This data describes a binding interaction between two proteins.

Sequence of protein 2:
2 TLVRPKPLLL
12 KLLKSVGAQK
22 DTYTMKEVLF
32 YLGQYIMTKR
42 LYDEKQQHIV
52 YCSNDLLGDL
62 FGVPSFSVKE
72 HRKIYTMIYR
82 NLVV

Sequence of protein 1:
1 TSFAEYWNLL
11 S

Interface contacts:
Residue M38 in protein 2 contacts residue A4 in protein 1 (closest heavy-atom distance 4.7 Å).
Residue L33 in protein 2 interacts with residue W7 in protein 1 (closest heavy-atom distance 3.8 Å).
Residue K70 in protein 2 is in contact with residue Y6 in protein 1 (closest heavy-atom distance 4.1 Å).
Residue L30 in protein 2 interacts with residue W7 in protein 1 (closest heavy-atom distance 2.8 Å).
Residue H72 in protein 2 is in contact with residue L9 in protein 1 (closest heavy-atom distance 3.5 Å).
Residue I75 in protein 2 is in contact with residue L10 in protein 1 (closest heavy-atom distance 4.1 Å).
Residue H49 in protein 2 interacts with residue Y6 in protein 1 (closest heavy-atom distance 3.6 Å).
Residue Y43 in protein 2 is in contact with residue F3 in protein 1 (closest heavy-atom distance 3.8 Å).
Residue K27 in protein 2 interacts with residue S11 in protein 1 (closest heavy-atom distance 4.2 Å).
Residue Q48 in protein 2 contacts residue F3 in protein 1 (closest heavy-atom distance 2.9 Å).
Residue Q48 in protein 2 contacts residue Y6 in protein 1 (closest heavy-atom distance 3.9 Å).
Residue V69 in protein 2 interacts with residue F3 in protein 1 (closest heavy-atom distance 3.7 Å).
Residue F31 in protein 2 interacts with residue N8 in protein 1 (closest heavy-atom distance 4.0 Å).
Residue F67 in protein 2 contacts residue W7 in protein 1 (closest heavy-atom distance 4.3 Å).
Residue Q48 in protein 2 interacts with residue T1 in protein 1 (closest heavy-atom distance 3.9 Å).
Residue I37 in protein 2 is in contact with residue W7 in protein 1 (closest heavy-atom distance 3.7 Å).
Residue L30 in protein 2 contacts residue S11 in protein 1 (closest heavy-atom distance 3.6 Å).
Residue V69 in protein 2 is in contact with residue L10 in protein 1 (closest heavy-atom distance 4.5 Å).
Residue I37 in protein 2 contacts residue F3 in protein 1 (closest heavy-atom distance 3.6 Å).
Residue I75 in protein 2 contacts residue W7 in protein 1 (closest heavy-atom distance 4.2 Å).
Residue V69 in protein 2 interacts with residue W7 in protein 1 (closest heavy-atom distance 3.7 Å).
Residue Q48 in protein 2 is in contact with residue S2 in protein 1 (closest heavy-atom distance 3.5 Å).
Residue H72 in protein 2 contacts residue Y6 in protein 1 (closest heavy-atom distance 4.7 Å).
Residue Y76 in protein 2 interacts with residue S11 in protein 1 (closest heavy-atom distance 4.3 Å).
Residue M38 in protein 2 interacts with residue F3 in protein 1 (closest heavy-atom distance 3.4 Å).
Residue G34 in protein 2 is in contact with residue W7 in protein 1 (closest heavy-atom distance 3.5 Å).
Residue V51 in protein 2 contacts residue F3 in protein 1 (closest heavy-atom distance 4.2 Å).
Residue F31 in protein 2 interacts with residue W7 in protein 1 (closest heavy-atom distance 4.6 Å).
Residue Y76 in protein 2 contacts residue L10 in protein 1 (closest heavy-atom distance 2.5 Å).
Residue H72 in protein 2 is in contact with residue L10 in protein 1 (closest heavy-atom distance 3.5 Å).
Residue V69 in protein 2 interacts with residue Y6 in protein 1 (closest heavy-atom distance 3.5 Å).
Residue G34 in protein 2 interacts with residue F3 in protein 1 (closest heavy-atom distance 3.7 Å).
Residue L30 in protein 2 contacts residue L10 in protein 1 (closest heavy-atom distance 4.1 Å).